Sequence of the first protein:
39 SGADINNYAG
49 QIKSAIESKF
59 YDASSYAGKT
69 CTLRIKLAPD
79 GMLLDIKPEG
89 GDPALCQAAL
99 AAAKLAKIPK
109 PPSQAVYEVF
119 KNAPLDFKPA

Interface contacts:
Residue K51 in the first protein contacts residue D14 in the second protein (closest heavy-atom distance 4.0 Å).
Residue G48 in the first protein is in contact with residue I43 in the second protein (closest heavy-atom distance 4.5 Å).
Residue K51 in the first protein interacts with residue I41 in the second protein (closest heavy-atom distance 3.4 Å).
Residue F58 in the first protein interacts with residue I41 in the second protein (closest heavy-atom distance 3.9 Å).
Residue N44 in the first protein is in contact with residue T16 in the second protein (closest heavy-atom distance 2.8 Å).
Residue V117 in the first protein contacts residue G44 in the second protein (closest heavy-atom distance 5.0 Å).
Residue I54 in the first protein is in contact with residue I41 in the second protein (closest heavy-atom distance 4.0 Å).
Residue P122 in the first protein contacts residue I43 in the second protein (closest heavy-atom distance 3.8 Å).
Residue G48 in the first protein is in contact with residue N52 in the second protein (closest heavy-atom distance 3.9 Å).
Residue I43 in the first protein contacts residue Y45 in the second protein (closest heavy-atom distance 3.6 Å).
Residue K51 in the first protein contacts residue G15 in the second protein (closest heavy-atom distance 4.8 Å).
Residue D124 in the first protein is in contact with residue G42 in the second protein (closest heavy-atom distance 2.8 Å).
Residue A121 in the first protein is in contact with residue I43 in the second protein (closest heavy-atom distance 4.1 Å).
Residue F118 in the first protein interacts with residue G44 in the second protein (closest heavy-atom distance 3.9 Å).
Residue T68 in the first protein is in contact with residue D25 in the second protein (closest heavy-atom distance 3.8 Å).
Residue K51 in the first protein is in contact with residue H54 in the second protein (closest heavy-atom distance 4.8 Å).
Residue R72 in the first protein is in contact with residue D48 in the second protein (closest heavy-atom distance 3.2 Å).
Residue F118 in the first protein is in contact with residue I43 in the second protein (closest heavy-atom distance 3.8 Å).
Residue A128 in the first protein interacts with residue S39 in the second protein (closest heavy-atom distance 4.8 Å).
Residue I50 in the first protein is in contact with residue I43 in the second protein (closest heavy-atom distance 4.3 Å).
Residue P122 in the first protein interacts with residue Y45 in the second protein (closest heavy-atom distance 4.5 Å).
Residue T70 in the first protein is in contact with residue K22 in the second protein (closest heavy-atom distance 4.5 Å).
Residue K126 in the first protein is in contact with residue L38 in the second protein (closest heavy-atom distance 3.6 Å).
Residue F125 in the first protein contacts residue G40 in the second protein (closest heavy-atom distance 3.5 Å).
Residue D124 in the first protein is in contact with residue G40 in the second protein (closest heavy-atom distance 3.2 Å).
Residue D124 in the first protein interacts with residue D25 in the second protein (closest heavy-atom distance 4.5 Å).
Residue D124 in the first protein is in contact with residue I41 in the second protein (closest heavy-atom distance 3.1 Å).
Residue K51 in the first protein contacts residue I43 in the second protein (closest heavy-atom distance 3.2 Å).
Residue P127 in the first protein interacts with residue G40 in the second protein (closest heavy-atom distance 4.4 Å).
Residue N44 in the first protein interacts with residue Y45 in the second protein (closest heavy-atom distance 4.8 Å).
Residue K126 in the first protein interacts with residue E37 in the second protein (closest heavy-atom distance 3.4 Å).
Residue D124 in the first protein is in contact with residue R27 in the second protein (closest heavy-atom distance 3.0 Å).
Residue A47 in the first protein contacts residue I43 in the second protein (closest heavy-atom distance 2.9 Å).
Residue K126 in the first protein contacts residue I41 in the second protein (closest heavy-atom distance 4.7 Å).
Residue P122 in the first protein contacts residue W51 in the second protein (closest heavy-atom distance 3.7 Å).
Residue K51 in the first protein contacts residue G53 in the second protein (closest heavy-atom distance 3.6 Å).
Residue F118 in the first protein contacts residue Y45 in the second protein (closest heavy-atom distance 3.4 Å).
Residue D124 in the first protein contacts residue W51 in the second protein (closest heavy-atom distance 3.6 Å).
Residue F125 in the first protein contacts residue I41 in the second protein (closest heavy-atom distance 3.6 Å).
Residue K51 in the first protein is in contact with residue N52 in the second protein (closest heavy-atom distance 3.1 Å).
Residue N44 in the first protein is in contact with residue G15 in the second protein (closest heavy-atom distance 3.8 Å).
Residue N44 in the first protein contacts residue N52 in the second protein (closest heavy-atom distance 2.5 Å).
Residue P122 in the first protein interacts with residue G44 in the second protein (closest heavy-atom distance 3.0 Å).
Residue A121 in the first protein is in contact with residue G44 in the second protein (closest heavy-atom distance 3.7 Å).
Residue P122 in the first protein is in contact with residue G42 in the second protein (closest heavy-atom distance 4.1 Å).
Residue L123 in the first protein contacts residue W51 in the second protein (closest heavy-atom distance 4.3 Å).
Residue T70 in the first protein is in contact with residue R27 in the second protein (closest heavy-atom distance 4.0 Å).
Residue A47 in the first protein contacts residue N52 in the second protein (closest heavy-atom distance 3.6 Å).
Residue D124 in the first protein is in contact with residue L38 in the second protein (closest heavy-atom distance 4.7 Å).
Residue E55 in the first protein is in contact with residue I41 in the second protein (closest heavy-atom distance 3.7 Å).
Residue L123 in the first protein interacts with residue I43 in the second protein (closest heavy-atom distance 4.0 Å).
Residue L123 in the first protein interacts with residue G42 in the second protein (closest heavy-atom distance 3.4 Å).
Residue P122 in the first protein is in contact with residue D48 in the second protein (closest heavy-atom distance 3.4 Å).
Residue V117 in the first protein is in contact with residue Y45 in the second protein (closest heavy-atom distance 3.4 Å).
Residue K126 in the first protein is in contact with residue G40 in the second protein (closest heavy-atom distance 2.6 Å).
Residue K126 in the first protein contacts residue S26 in the second protein (closest heavy-atom distance 3.2 Å).
Residue K126 in the first protein interacts with residue D25 in the second protein (closest heavy-atom distance 4.6 Å).
Residue K126 in the first protein contacts residue S39 in the second protein (closest heavy-atom distance 3.6 Å).

This data describes a binding interaction between two proteins.

Sequence of the second protein:
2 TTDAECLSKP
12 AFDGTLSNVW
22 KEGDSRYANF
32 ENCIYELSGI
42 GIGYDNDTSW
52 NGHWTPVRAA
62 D